Interface contacts:
Residue M26 in chain B contacts residue L3 in chain A (closest heavy-atom distance 3.7 Å).
Residue S22 in chain B is in contact with residue Q7 in chain A (closest heavy-atom distance 3.2 Å).
Residue S23 in chain B is in contact with residue S5 in chain A (closest heavy-atom distance 3.3 Å).
Residue Q21 in chain B interacts with residue Q9 in chain A (closest heavy-atom distance 3.5 Å).
Residue G25 in chain B interacts with residue A4 in chain A (closest heavy-atom distance 4.3 Å).
Residue S23 in chain B interacts with residue Q6 in chain A (closest heavy-atom distance 4.9 Å).
Residue G25 in chain B contacts residue S5 in chain A (closest heavy-atom distance 2.9 Å).
Residue Q21 in chain B interacts with residue N8 in chain A (closest heavy-atom distance 2.8 Å).
Residue S23 in chain B contacts residue Q7 in chain A (closest heavy-atom distance 3.6 Å).
Residue W24 in chain B is in contact with residue S5 in chain A (closest heavy-atom distance 3.1 Å).
Residue Q21 in chain B interacts with residue Q7 in chain A (closest heavy-atom distance 3.3 Å).
Residue G25 in chain B interacts with residue L3 in chain A (closest heavy-atom distance 3.6 Å).

Sequence of chain A:
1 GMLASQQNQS

The following describes two proteins that form a bound complex.

Sequence of chain B:
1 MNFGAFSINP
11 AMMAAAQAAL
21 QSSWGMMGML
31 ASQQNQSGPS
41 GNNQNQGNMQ